Contacts between the two chains:
Residue Y84 in chain B contacts residue V9 in chain A (closest heavy-atom distance 3.1 Å).
Residue T73 in chain B interacts with residue I6 in chain A (closest heavy-atom distance 3.1 Å).
Residue W147 in chain B interacts with residue Q8 in chain A (closest heavy-atom distance 2.9 Å).
Residue D77 in chain B interacts with residue V9 in chain A (closest heavy-atom distance 2.6 Å).
Residue H70 in chain B contacts residue L2 in chain A (closest heavy-atom distance 4.3 Å).
Residue H114 in chain B interacts with residue L3 in chain A (closest heavy-atom distance 5.0 Å).
Residue R97 in chain B contacts residue I6 in chain A (closest heavy-atom distance 3.5 Å).
Residue Q155 in chain B contacts residue L3 in chain A (closest heavy-atom distance 3.5 Å).
Residue W147 in chain B is in contact with residue T7 in chain A (closest heavy-atom distance 3.9 Å).
Residue Y171 in chain B interacts with residue S1 in chain A (closest heavy-atom distance 3.0 Å).
Residue Y159 in chain B contacts residue L3 in chain A (closest heavy-atom distance 3.6 Å).
Residue Y7 in chain B interacts with residue L2 in chain A (closest heavy-atom distance 3.6 Å).
Residue D77 in chain B contacts residue T7 in chain A (closest heavy-atom distance 4.7 Å).
Residue E63 in chain B interacts with residue S1 in chain A (closest heavy-atom distance 3.0 Å).
Residue Y99 in chain B contacts residue I6 in chain A (closest heavy-atom distance 4.6 Å).
Residue H70 in chain B is in contact with residue L3 in chain A (closest heavy-atom distance 3.2 Å).
Residue M45 in chain B is in contact with residue L2 in chain A (closest heavy-atom distance 3.4 Å).
Residue K66 in chain B contacts residue M4 in chain A (closest heavy-atom distance 3.7 Å).
Residue A69 in chain B is in contact with residue I6 in chain A (closest heavy-atom distance 4.6 Å).
Residue F9 in chain B interacts with residue L2 in chain A (closest heavy-atom distance 3.5 Å).
Residue A69 in chain B contacts residue M4 in chain A (closest heavy-atom distance 4.8 Å).
Residue T143 in chain B is in contact with residue V9 in chain A (closest heavy-atom distance 3.3 Å).
Residue L81 in chain B is in contact with residue V9 in chain A (closest heavy-atom distance 3.7 Å).
Residue K66 in chain B is in contact with residue L3 in chain A (closest heavy-atom distance 3.4 Å).
Residue H74 in chain B contacts residue I6 in chain A (closest heavy-atom distance 4.1 Å).
Residue M5 in chain B contacts residue S1 in chain A (closest heavy-atom distance 3.9 Å).
Residue V76 in chain B is in contact with residue Q8 in chain A (closest heavy-atom distance 4.8 Å).
Residue K146 in chain B interacts with residue V9 in chain A (closest heavy-atom distance 3.3 Å).
Residue V152 in chain B is in contact with residue T7 in chain A (closest heavy-atom distance 4.0 Å).
Residue K146 in chain B interacts with residue Q8 in chain A (closest heavy-atom distance 3.8 Å).
Residue Y99 in chain B contacts residue L2 in chain A (closest heavy-atom distance 3.4 Å).
Residue E63 in chain B interacts with residue L2 in chain A (closest heavy-atom distance 3.0 Å).
Residue W167 in chain B is in contact with residue S1 in chain A (closest heavy-atom distance 3.3 Å).
Residue W147 in chain B is in contact with residue V9 in chain A (closest heavy-atom distance 3.7 Å).
Residue L156 in chain B is in contact with residue L3 in chain A (closest heavy-atom distance 3.8 Å).
Residue Y99 in chain B contacts residue L3 in chain A (closest heavy-atom distance 3.3 Å).
Residue Y123 in chain B contacts residue V9 in chain A (closest heavy-atom distance 4.1 Å).
Residue Y7 in chain B is in contact with residue S1 in chain A (closest heavy-atom distance 3.1 Å).
Residue H70 in chain B is in contact with residue W5 in chain A (closest heavy-atom distance 4.8 Å).
Residue T73 in chain B is in contact with residue Q8 in chain A (closest heavy-atom distance 3.8 Å).
Residue V67 in chain B contacts residue L2 in chain A (closest heavy-atom distance 3.8 Å).
Residue Q155 in chain B interacts with residue T7 in chain A (closest heavy-atom distance 4.2 Å).
Residue H70 in chain B interacts with residue I6 in chain A (closest heavy-atom distance 3.5 Å).
Residue Y159 in chain B interacts with residue L2 in chain A (closest heavy-atom distance 4.0 Å).
Residue Q155 in chain B is in contact with residue M4 in chain A (closest heavy-atom distance 5.0 Å).
Residue Y116 in chain B contacts residue V9 in chain A (closest heavy-atom distance 3.9 Å).
Residue T73 in chain B is in contact with residue T7 in chain A (closest heavy-atom distance 3.8 Å).
Residue K66 in chain B interacts with residue S1 in chain A (closest heavy-atom distance 3.8 Å).
Residue Y159 in chain B is in contact with residue S1 in chain A (closest heavy-atom distance 2.4 Å).
Residue D77 in chain B interacts with residue Q8 in chain A (closest heavy-atom distance 3.6 Å).
Residue T80 in chain B contacts residue V9 in chain A (closest heavy-atom distance 4.0 Å).
Residue Q155 in chain B interacts with residue W5 in chain A (closest heavy-atom distance 3.1 Å).
Residue R97 in chain B interacts with residue T7 in chain A (closest heavy-atom distance 4.4 Å).
Residue Y59 in chain B interacts with residue S1 in chain A (closest heavy-atom distance 4.6 Å).
Residue K66 in chain B is in contact with residue L2 in chain A (closest heavy-atom distance 3.2 Å).

Sequence of chain B:
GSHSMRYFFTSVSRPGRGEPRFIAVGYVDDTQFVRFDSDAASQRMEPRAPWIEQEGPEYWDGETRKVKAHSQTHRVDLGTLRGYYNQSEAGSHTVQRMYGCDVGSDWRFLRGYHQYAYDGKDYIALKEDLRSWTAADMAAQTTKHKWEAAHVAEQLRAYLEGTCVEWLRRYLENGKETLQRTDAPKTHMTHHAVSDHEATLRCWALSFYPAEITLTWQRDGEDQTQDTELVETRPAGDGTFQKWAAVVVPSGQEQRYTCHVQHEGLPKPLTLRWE

Sequence of chain A:
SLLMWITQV

These two protein chains interact to form a complex.